These two protein chains interact to form a complex.

Sequence of protein 2:
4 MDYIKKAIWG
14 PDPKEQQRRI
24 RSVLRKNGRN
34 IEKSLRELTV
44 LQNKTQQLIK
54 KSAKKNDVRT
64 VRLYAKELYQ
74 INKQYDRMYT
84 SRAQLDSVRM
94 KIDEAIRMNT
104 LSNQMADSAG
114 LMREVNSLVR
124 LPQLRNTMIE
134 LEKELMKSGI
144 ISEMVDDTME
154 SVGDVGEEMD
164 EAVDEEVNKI

Sequence of protein 1:
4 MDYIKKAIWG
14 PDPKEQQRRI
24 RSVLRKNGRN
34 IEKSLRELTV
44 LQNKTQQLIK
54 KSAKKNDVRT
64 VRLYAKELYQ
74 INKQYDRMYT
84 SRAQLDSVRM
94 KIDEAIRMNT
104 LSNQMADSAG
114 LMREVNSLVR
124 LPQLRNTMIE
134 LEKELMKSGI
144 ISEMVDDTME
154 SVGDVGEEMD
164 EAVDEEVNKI

Residue-level contacts at the interface:
Residue A68 in protein 1 is in contact with residue V166 in protein 2 (closest heavy-atom distance 3.4 Å).
Residue A10 in protein 1 contacts residue I143 in protein 2 (closest heavy-atom distance 3.1 Å).
Residue E133 in protein 1 is in contact with residue N30 in protein 2 (closest heavy-atom distance 2.9 Å).
Residue N102 in protein 1 interacts with residue Q107 in protein 2 (closest heavy-atom distance 3.2 Å).
Residue M101 in protein 1 is in contact with residue D110 in protein 2 (closest heavy-atom distance 3.6 Å).
Residue K94 in protein 1 interacts with residue E117 in protein 2 (closest heavy-atom distance 2.5 Å).
Residue R80 in protein 1 interacts with residue Q126 in protein 2 (closest heavy-atom distance 3.0 Å).
Residue L127 in protein 1 interacts with residue Q87 in protein 2 (closest heavy-atom distance 3.6 Å).
Residue Q107 in protein 1 interacts with residue I7 in protein 2 (closest heavy-atom distance 3.5 Å).
Residue I143 in protein 1 interacts with residue A10 in protein 2 (closest heavy-atom distance 3.0 Å).
Residue S141 in protein 1 is in contact with residue I11 in protein 2 (closest heavy-atom distance 3.6 Å).
Residue T130 in protein 1 is in contact with residue N30 in protein 2 (closest heavy-atom distance 3.6 Å).
Residue W12 in protein 1 is in contact with residue S141 in protein 2 (closest heavy-atom distance 3.4 Å).
Residue E169 in protein 1 is in contact with residue A68 in protein 2 (closest heavy-atom distance 3.3 Å).
Residue A165 in protein 1 interacts with residue Y72 in protein 2 (closest heavy-atom distance 3.6 Å).
Residue S84 in protein 1 interacts with residue Q126 in protein 2 (closest heavy-atom distance 3.4 Å).
Residue G142 in protein 1 interacts with residue A10 in protein 2 (closest heavy-atom distance 3.2 Å).
Residue I11 in protein 1 is in contact with residue I143 in protein 2 (closest heavy-atom distance 3.2 Å).
Residue I52 in protein 1 is in contact with residue E169 in protein 2 (closest heavy-atom distance 3.4 Å).
Residue L124 in protein 1 is in contact with residue Q87 in protein 2 (closest heavy-atom distance 3.2 Å).
Residue M139 in protein 1 contacts residue E18 in protein 2 (closest heavy-atom distance 3.6 Å).
Residue L138 in protein 1 contacts residue Q19 in protein 2 (closest heavy-atom distance 3.2 Å).
Residue Q19 in protein 1 is in contact with residue M139 in protein 2 (closest heavy-atom distance 3.4 Å).
Residue M162 in protein 1 is in contact with residue Y72 in protein 2 (closest heavy-atom distance 3.3 Å).
Residue Y72 in protein 1 interacts with residue M162 in protein 2 (closest heavy-atom distance 3.0 Å).
Residue N102 in protein 1 contacts residue N102 in protein 2 (closest heavy-atom distance 3.1 Å).
Residue L114 in protein 1 interacts with residue K94 in protein 2 (closest heavy-atom distance 3.4 Å).
Residue I144 in protein 1 is in contact with residue I11 in protein 2 (closest heavy-atom distance 3.2 Å).
Residue S141 in protein 1 contacts residue Q19 in protein 2 (closest heavy-atom distance 3.3 Å).
Residue S141 in protein 1 is in contact with residue G13 in protein 2 (closest heavy-atom distance 3.6 Å).
Residue Q19 in protein 1 interacts with residue L138 in protein 2 (closest heavy-atom distance 3.2 Å).
Residue G13 in protein 1 is in contact with residue S141 in protein 2 (closest heavy-atom distance 3.6 Å).
Residue S111 in protein 1 is in contact with residue I11 in protein 2 (closest heavy-atom distance 3.2 Å).
Residue I23 in protein 1 interacts with residue L138 in protein 2 (closest heavy-atom distance 3.6 Å).
Residue N30 in protein 1 contacts residue E133 in protein 2 (closest heavy-atom distance 3.0 Å).
Residue I11 in protein 1 is in contact with residue I144 in protein 2 (closest heavy-atom distance 3.3 Å).
Residue Q87 in protein 1 is in contact with residue L124 in protein 2 (closest heavy-atom distance 3.2 Å).
Residue Q87 in protein 1 is in contact with residue L127 in protein 2 (closest heavy-atom distance 3.6 Å).
Residue Q19 in protein 1 interacts with residue S141 in protein 2 (closest heavy-atom distance 3.3 Å).
Residue R22 in protein 1 contacts residue E137 in protein 2 (closest heavy-atom distance 3.0 Å).
Residue I7 in protein 1 interacts with residue Q107 in protein 2 (closest heavy-atom distance 3.4 Å).
Residue S90 in protein 1 is in contact with residue L121 in protein 2 (closest heavy-atom distance 3.4 Å).
Residue A68 in protein 1 contacts residue E169 in protein 2 (closest heavy-atom distance 3.3 Å).
Residue K94 in protein 1 interacts with residue L114 in protein 2 (closest heavy-atom distance 3.4 Å).
Residue Q126 in protein 1 is in contact with residue S84 in protein 2 (closest heavy-atom distance 3.4 Å).
Residue L121 in protein 1 contacts residue S90 in protein 2 (closest heavy-atom distance 3.4 Å).
Residue Q126 in protein 1 is in contact with residue R80 in protein 2 (closest heavy-atom distance 3.2 Å).
Residue N30 in protein 1 interacts with residue T130 in protein 2 (closest heavy-atom distance 3.5 Å).
Residue Q107 in protein 1 interacts with residue D5 in protein 2 (closest heavy-atom distance 3.0 Å).
Residue E18 in protein 1 interacts with residue M139 in protein 2 (closest heavy-atom distance 3.5 Å).
Residue E137 in protein 1 contacts residue R22 in protein 2 (closest heavy-atom distance 3.0 Å).
Residue A10 in protein 1 interacts with residue G142 in protein 2 (closest heavy-atom distance 3.3 Å).
Residue I11 in protein 1 interacts with residue S111 in protein 2 (closest heavy-atom distance 3.2 Å).
Residue M139 in protein 1 is in contact with residue Q19 in protein 2 (closest heavy-atom distance 3.3 Å).
Residue S141 in protein 1 interacts with residue W12 in protein 2 (closest heavy-atom distance 3.4 Å).
Residue E117 in protein 1 interacts with residue K94 in protein 2 (closest heavy-atom distance 2.5 Å).
Residue I143 in protein 1 interacts with residue I11 in protein 2 (closest heavy-atom distance 3.2 Å).
Residue K76 in protein 1 interacts with residue E161 in protein 2 (closest heavy-atom distance 3.5 Å).
Residue E169 in protein 1 interacts with residue L71 in protein 2 (closest heavy-atom distance 3.4 Å).
Residue Q107 in protein 1 contacts residue N102 in protein 2 (closest heavy-atom distance 3.4 Å).